Sequence of protein 2:
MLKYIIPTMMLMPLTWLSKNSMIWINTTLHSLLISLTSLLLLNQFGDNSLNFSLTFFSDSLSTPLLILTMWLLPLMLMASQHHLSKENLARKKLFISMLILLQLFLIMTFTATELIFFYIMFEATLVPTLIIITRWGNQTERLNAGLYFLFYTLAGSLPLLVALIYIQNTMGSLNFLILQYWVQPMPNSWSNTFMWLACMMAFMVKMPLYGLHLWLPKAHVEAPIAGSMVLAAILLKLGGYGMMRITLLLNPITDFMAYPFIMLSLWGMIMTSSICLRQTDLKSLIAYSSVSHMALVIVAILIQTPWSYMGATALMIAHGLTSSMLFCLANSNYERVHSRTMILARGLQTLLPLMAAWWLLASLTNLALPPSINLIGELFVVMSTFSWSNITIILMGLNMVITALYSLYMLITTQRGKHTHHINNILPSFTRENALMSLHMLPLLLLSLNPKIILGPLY

These two protein chains interact to form a complex.

Sequence of protein 1:
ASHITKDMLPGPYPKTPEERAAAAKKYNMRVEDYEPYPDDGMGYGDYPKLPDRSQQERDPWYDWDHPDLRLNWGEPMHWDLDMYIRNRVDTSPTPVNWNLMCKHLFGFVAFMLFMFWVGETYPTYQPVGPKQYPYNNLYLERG

Contacts between the two chains:
Residue T413 in protein 2 contacts residue R86 in protein 1 (closest heavy-atom distance 4.5 Å).
Residue R278 in protein 2 interacts with residue D82 in protein 1 (closest heavy-atom distance 3.9 Å).
Residue T280 in protein 2 interacts with residue D82 in protein 1 (closest heavy-atom distance 5.0 Å).
Residue Y409 in protein 2 interacts with residue R86 in protein 1 (closest heavy-atom distance 4.7 Å).
Residue R278 in protein 2 interacts with residue W79 in protein 1 (closest heavy-atom distance 4.2 Å).
Residue R346 in protein 2 contacts residue L69 in protein 1 (closest heavy-atom distance 3.9 Å).